Sequence of chain A:
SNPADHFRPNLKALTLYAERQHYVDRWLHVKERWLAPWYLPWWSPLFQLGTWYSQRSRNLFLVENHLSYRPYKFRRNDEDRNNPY

These two protein chains interact to form a complex.

Sequence of chain B:
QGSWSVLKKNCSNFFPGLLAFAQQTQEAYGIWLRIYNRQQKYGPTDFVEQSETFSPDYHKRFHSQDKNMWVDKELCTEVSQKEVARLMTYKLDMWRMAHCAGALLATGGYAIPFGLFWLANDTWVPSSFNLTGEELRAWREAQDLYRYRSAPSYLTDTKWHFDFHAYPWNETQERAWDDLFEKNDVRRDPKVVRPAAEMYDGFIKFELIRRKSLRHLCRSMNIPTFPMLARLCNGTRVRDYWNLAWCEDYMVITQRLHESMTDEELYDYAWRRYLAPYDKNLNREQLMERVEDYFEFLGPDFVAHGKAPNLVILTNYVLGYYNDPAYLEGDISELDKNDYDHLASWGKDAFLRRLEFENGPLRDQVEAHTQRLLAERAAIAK

Residue-level contacts at the interface:
Residue Y111 in chain B is in contact with residue P50 in chain A (closest heavy-atom distance 4.0 Å).
Residue L106 in chain B interacts with residue W56 in chain A (closest heavy-atom distance 4.0 Å).
Residue Y111 in chain B is in contact with residue L59 in chain A (closest heavy-atom distance 4.3 Å).
Residue T108 in chain B is in contact with residue L59 in chain A (closest heavy-atom distance 4.7 Å).
Residue Y111 in chain B contacts residue W47 in chain A (closest heavy-atom distance 2.3 Å).
Residue G109 in chain B interacts with residue Y52 in chain A (closest heavy-atom distance 3.5 Å).
Residue A107 in chain B is in contact with residue L59 in chain A (closest heavy-atom distance 3.7 Å).
Residue L106 in chain B contacts residue P58 in chain A (closest heavy-atom distance 4.0 Å).
Residue G109 in chain B interacts with residue P54 in chain A (closest heavy-atom distance 4.5 Å).
Residue T108 in chain B is in contact with residue L53 in chain A (closest heavy-atom distance 3.9 Å).
Residue A107 in chain B interacts with residue S57 in chain A (closest heavy-atom distance 3.9 Å).
Residue Y111 in chain B contacts residue Y52 in chain A (closest heavy-atom distance 3.7 Å).
Residue L106 in chain B interacts with residue S57 in chain A (closest heavy-atom distance 4.2 Å).
Residue A107 in chain B interacts with residue L53 in chain A (closest heavy-atom distance 4.9 Å).
Residue G109 in chain B contacts residue L53 in chain A (closest heavy-atom distance 4.2 Å).
Residue Y111 in chain B interacts with residue R46 in chain A (closest heavy-atom distance 5.0 Å).
Residue Y111 in chain B interacts with residue L53 in chain A (closest heavy-atom distance 4.0 Å).
Residue Y111 in chain B contacts residue L48 in chain A (closest heavy-atom distance 4.5 Å).
Residue A107 in chain B contacts residue P58 in chain A (closest heavy-atom distance 3.7 Å).
Residue G110 in chain B interacts with residue Y52 in chain A (closest heavy-atom distance 2.8 Å).
Residue G110 in chain B contacts residue L53 in chain A (closest heavy-atom distance 4.8 Å).